Contacts between the two chains:
Residue I20 in the first protein contacts residue M38 in the second protein (closest heavy-atom distance 4.2 Å).
Residue R19 in the first protein interacts with residue Q3 in the second protein (closest heavy-atom distance 4.7 Å).
Residue M38 in the first protein contacts residue Y17 in the second protein (closest heavy-atom distance 4.2 Å).
Residue L6 in the first protein is in contact with residue L13 in the second protein (closest heavy-atom distance 4.1 Å).
Residue K31 in the first protein is in contact with residue N28 in the second protein (closest heavy-atom distance 4.6 Å).
Residue I29 in the first protein interacts with residue N32 in the second protein (closest heavy-atom distance 3.8 Å).
Residue Q3 in the first protein is in contact with residue I20 in the second protein (closest heavy-atom distance 4.5 Å).
Residue I16 in the first protein interacts with residue L6 in the second protein (closest heavy-atom distance 4.0 Å).
Residue N32 in the first protein contacts residue L25 in the second protein (closest heavy-atom distance 3.0 Å).
Residue R19 in the first protein interacts with residue K2 in the second protein (closest heavy-atom distance 3.0 Å).
Residue L9 in the first protein is in contact with residue K12 in the second protein (closest heavy-atom distance 3.9 Å).
Residue L13 in the first protein is in contact with residue I29 in the second protein (closest heavy-atom distance 5.0 Å).
Residue L9 in the first protein is in contact with residue I16 in the second protein (closest heavy-atom distance 3.8 Å).
Residue I5 in the first protein contacts residue I16 in the second protein (closest heavy-atom distance 3.9 Å).
Residue N28 in the first protein interacts with residue N32 in the second protein (closest heavy-atom distance 3.2 Å).
Residue I16 in the first protein interacts with residue K2 in the second protein (closest heavy-atom distance 4.5 Å).
Residue K12 in the first protein interacts with residue L9 in the second protein (closest heavy-atom distance 3.8 Å).
Residue Q3 in the first protein interacts with residue R19 in the second protein (closest heavy-atom distance 3.5 Å).
Residue L25 in the first protein interacts with residue P35 in the second protein (closest heavy-atom distance 3.6 Å).
Residue I20 in the first protein interacts with residue Q3 in the second protein (closest heavy-atom distance 3.6 Å).
Residue L13 in the first protein is in contact with residue L13 in the second protein (closest heavy-atom distance 4.0 Å).
Residue N32 in the first protein interacts with residue I29 in the second protein (closest heavy-atom distance 3.5 Å).
Residue K12 in the first protein contacts residue I5 in the second protein (closest heavy-atom distance 4.6 Å).
Residue I29 in the first protein is in contact with residue I29 in the second protein (closest heavy-atom distance 3.6 Å).
Residue L6 in the first protein interacts with residue I16 in the second protein (closest heavy-atom distance 4.2 Å).
Residue I16 in the first protein contacts residue L9 in the second protein (closest heavy-atom distance 3.7 Å).
Residue M38 in the first protein is in contact with residue L25 in the second protein (closest heavy-atom distance 3.8 Å).
Residue N28 in the first protein contacts residue N28 in the second protein (closest heavy-atom distance 3.3 Å).
Residue Y17 in the first protein is in contact with residue L6 in the second protein (closest heavy-atom distance 3.8 Å).
Residue L13 in the first protein contacts residue V10 in the second protein (closest heavy-atom distance 4.4 Å).
Residue I16 in the first protein is in contact with residue I5 in the second protein (closest heavy-atom distance 4.0 Å).
Residue L9 in the first protein contacts residue L13 in the second protein (closest heavy-atom distance 4.0 Å).
Residue L25 in the first protein contacts residue N32 in the second protein (closest heavy-atom distance 3.1 Å).
Residue N28 in the first protein contacts residue K31 in the second protein (closest heavy-atom distance 4.6 Å).
Residue L25 in the first protein is in contact with residue M38 in the second protein (closest heavy-atom distance 3.7 Å).
Residue L13 in the first protein is in contact with residue L6 in the second protein (closest heavy-atom distance 4.1 Å).
Residue N32 in the first protein contacts residue N28 in the second protein (closest heavy-atom distance 3.4 Å).
Residue V10 in the first protein is in contact with residue L13 in the second protein (closest heavy-atom distance 4.2 Å).
Residue Q3 in the first protein is in contact with residue I16 in the second protein (closest heavy-atom distance 3.5 Å).
Residue I16 in the first protein interacts with residue Q3 in the second protein (closest heavy-atom distance 3.7 Å).
Residue Y17 in the first protein is in contact with residue M38 in the second protein (closest heavy-atom distance 4.3 Å).
Residue L9 in the first protein interacts with residue L9 in the second protein (closest heavy-atom distance 4.0 Å).
Residue L6 in the first protein is in contact with residue Y17 in the second protein (closest heavy-atom distance 4.7 Å).
Residue Y17 in the first protein is in contact with residue N32 in the second protein (closest heavy-atom distance 3.5 Å).
Residue M38 in the first protein contacts residue I20 in the second protein (closest heavy-atom distance 4.8 Å).
Residue I29 in the first protein is in contact with residue L13 in the second protein (closest heavy-atom distance 4.8 Å).
Residue N32 in the first protein interacts with residue Y17 in the second protein (closest heavy-atom distance 3.2 Å).
Residue I20 in the first protein interacts with residue K2 in the second protein (closest heavy-atom distance 4.2 Å).
Residue P35 in the first protein is in contact with residue L25 in the second protein (closest heavy-atom distance 4.3 Å).
Residue L13 in the first protein interacts with residue L9 in the second protein (closest heavy-atom distance 3.8 Å).
Residue I5 in the first protein is in contact with residue K12 in the second protein (closest heavy-atom distance 4.3 Å).

Sequence of the second protein:
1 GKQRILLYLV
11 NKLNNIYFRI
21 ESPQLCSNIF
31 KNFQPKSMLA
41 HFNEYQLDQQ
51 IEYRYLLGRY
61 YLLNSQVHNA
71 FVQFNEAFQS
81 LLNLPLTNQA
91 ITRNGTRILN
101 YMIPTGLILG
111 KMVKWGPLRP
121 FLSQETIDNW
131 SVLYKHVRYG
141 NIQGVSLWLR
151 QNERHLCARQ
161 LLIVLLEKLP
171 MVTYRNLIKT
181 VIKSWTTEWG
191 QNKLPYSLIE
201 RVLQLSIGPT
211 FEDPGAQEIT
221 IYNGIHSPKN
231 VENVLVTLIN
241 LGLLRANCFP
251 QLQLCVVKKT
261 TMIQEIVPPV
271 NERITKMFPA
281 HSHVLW

The following describes two proteins that form a bound complex.

Sequence of the first protein:
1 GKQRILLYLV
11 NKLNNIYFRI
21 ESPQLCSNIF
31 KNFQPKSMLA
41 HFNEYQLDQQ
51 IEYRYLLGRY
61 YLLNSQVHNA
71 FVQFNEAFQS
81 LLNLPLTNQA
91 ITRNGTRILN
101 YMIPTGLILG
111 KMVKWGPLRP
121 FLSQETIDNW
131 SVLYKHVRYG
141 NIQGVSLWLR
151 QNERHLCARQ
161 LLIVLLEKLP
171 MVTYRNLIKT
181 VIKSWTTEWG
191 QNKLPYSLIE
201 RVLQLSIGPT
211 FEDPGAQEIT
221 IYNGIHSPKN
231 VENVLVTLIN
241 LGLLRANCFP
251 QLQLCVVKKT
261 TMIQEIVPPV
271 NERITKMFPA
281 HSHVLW